These two protein chains interact to form a complex.

Sequence of protein 1:
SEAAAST

Sequence of protein 2:
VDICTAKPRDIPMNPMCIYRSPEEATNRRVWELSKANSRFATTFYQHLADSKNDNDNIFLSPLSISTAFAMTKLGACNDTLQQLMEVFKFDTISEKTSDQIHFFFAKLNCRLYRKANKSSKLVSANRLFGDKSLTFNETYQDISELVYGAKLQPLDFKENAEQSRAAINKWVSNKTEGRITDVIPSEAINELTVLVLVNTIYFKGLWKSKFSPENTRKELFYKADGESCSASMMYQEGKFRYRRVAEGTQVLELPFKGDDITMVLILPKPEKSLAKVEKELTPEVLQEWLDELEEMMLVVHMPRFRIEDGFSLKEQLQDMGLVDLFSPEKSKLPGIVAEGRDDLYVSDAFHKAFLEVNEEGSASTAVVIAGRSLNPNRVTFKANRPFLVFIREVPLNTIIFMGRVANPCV

Interface contacts:
Residue K370 in protein 2 is in contact with residue S7 in protein 1 (closest heavy-atom distance 2.9 Å).
Residue E374 in protein 2 interacts with residue E3 in protein 1 (closest heavy-atom distance 2.8 Å).
Residue T218 in protein 2 interacts with residue A6 in protein 1 (closest heavy-atom distance 3.3 Å).
Residue H369 in protein 2 is in contact with residue T8 in protein 1 (closest heavy-atom distance 2.8 Å).
Residue V216 in protein 2 contacts residue S7 in protein 1 (closest heavy-atom distance 3.7 Å).
Residue T194 in protein 2 contacts residue A5 in protein 1 (closest heavy-atom distance 4.0 Å).
Residue G223 in protein 2 is in contact with residue S2 in protein 1 (closest heavy-atom distance 2.9 Å).
Residue Y220 in protein 2 interacts with residue E3 in protein 1 (closest heavy-atom distance 2.5 Å).
Residue F422 in protein 2 is in contact with residue A4 in protein 1 (closest heavy-atom distance 3.6 Å).
Residue F221 in protein 2 is in contact with residue A4 in protein 1 (closest heavy-atom distance 2.6 Å).
Residue F77 in protein 2 is in contact with residue A4 in protein 1 (closest heavy-atom distance 4.0 Å).
Residue I219 in protein 2 is in contact with residue A5 in protein 1 (closest heavy-atom distance 3.1 Å).
Residue I198 in protein 2 contacts residue A6 in protein 1 (closest heavy-atom distance 4.1 Å).
Residue L215 in protein 2 contacts residue T8 in protein 1 (closest heavy-atom distance 4.1 Å).
Residue A86 in protein 2 is in contact with residue T8 in protein 1 (closest heavy-atom distance 3.8 Å).
Residue N217 in protein 2 interacts with residue T8 in protein 1 (closest heavy-atom distance 2.8 Å).
Residue V375 in protein 2 is in contact with residue S2 in protein 1 (closest heavy-atom distance 3.8 Å).
Residue T218 in protein 2 contacts residue S7 in protein 1 (closest heavy-atom distance 3.7 Å).
Residue F274 in protein 2 contacts residue S2 in protein 1 (closest heavy-atom distance 3.2 Å).
Residue V201 in protein 2 interacts with residue S7 in protein 1 (closest heavy-atom distance 4.3 Å).
Residue K222 in protein 2 is in contact with residue S2 in protein 1 (closest heavy-atom distance 3.5 Å).
Residue H369 in protein 2 contacts residue A6 in protein 1 (closest heavy-atom distance 3.7 Å).
Residue E374 in protein 2 contacts residue S2 in protein 1 (closest heavy-atom distance 3.0 Å).
Residue N217 in protein 2 is in contact with residue S7 in protein 1 (closest heavy-atom distance 3.0 Å).
Residue S79 in protein 2 is in contact with residue A6 in protein 1 (closest heavy-atom distance 3.4 Å).
Residue I219 in protein 2 interacts with residue A4 in protein 1 (closest heavy-atom distance 4.1 Å).
Residue L373 in protein 2 interacts with residue E3 in protein 1 (closest heavy-atom distance 3.4 Å).
Residue Y220 in protein 2 interacts with residue A4 in protein 1 (closest heavy-atom distance 3.5 Å).
Residue K222 in protein 2 is in contact with residue E3 in protein 1 (closest heavy-atom distance 3.7 Å).
Residue K370 in protein 2 is in contact with residue A5 in protein 1 (closest heavy-atom distance 4.1 Å).
Residue S82 in protein 2 interacts with residue S7 in protein 1 (closest heavy-atom distance 3.9 Å).
Residue F368 in protein 2 contacts residue T8 in protein 1 (closest heavy-atom distance 3.3 Å).
Residue I412 in protein 2 contacts residue A4 in protein 1 (closest heavy-atom distance 4.1 Å).
Residue R197 in protein 2 is in contact with residue A5 in protein 1 (closest heavy-atom distance 4.1 Å).
Residue Y220 in protein 2 contacts residue A5 in protein 1 (closest heavy-atom distance 3.9 Å).
Residue F422 in protein 2 is in contact with residue A6 in protein 1 (closest heavy-atom distance 4.1 Å).
Residue M281 in protein 2 interacts with residue S2 in protein 1 (closest heavy-atom distance 3.5 Å).
Residue I219 in protein 2 is in contact with residue A6 in protein 1 (closest heavy-atom distance 3.0 Å).
Residue R197 in protein 2 is in contact with residue E3 in protein 1 (closest heavy-atom distance 2.7 Å).
Residue F372 in protein 2 is in contact with residue A5 in protein 1 (closest heavy-atom distance 2.8 Å).
Residue I198 in protein 2 contacts residue A5 in protein 1 (closest heavy-atom distance 3.5 Å).
Residue A371 in protein 2 is in contact with residue A6 in protein 1 (closest heavy-atom distance 3.9 Å).
Residue V216 in protein 2 contacts residue T8 in protein 1 (closest heavy-atom distance 3.5 Å).
Residue F372 in protein 2 interacts with residue A4 in protein 1 (closest heavy-atom distance 3.2 Å).
Residue I83 in protein 2 interacts with residue T8 in protein 1 (closest heavy-atom distance 3.5 Å).
Residue H369 in protein 2 contacts residue S7 in protein 1 (closest heavy-atom distance 3.3 Å).
Residue L373 in protein 2 is in contact with residue A4 in protein 1 (closest heavy-atom distance 4.2 Å).
Residue F221 in protein 2 interacts with residue E3 in protein 1 (closest heavy-atom distance 3.3 Å).
Residue V190 in protein 2 is in contact with residue S7 in protein 1 (closest heavy-atom distance 3.7 Å).
Residue N217 in protein 2 contacts residue A6 in protein 1 (closest heavy-atom distance 4.1 Å).
Residue F221 in protein 2 is in contact with residue S2 in protein 1 (closest heavy-atom distance 3.5 Å).
Residue S82 in protein 2 interacts with residue T8 in protein 1 (closest heavy-atom distance 2.6 Å).
Residue L331 in protein 2 is in contact with residue T8 in protein 1 (closest heavy-atom distance 3.7 Å).
Residue W225 in protein 2 interacts with residue S2 in protein 1 (closest heavy-atom distance 3.7 Å).
Residue F368 in protein 2 is in contact with residue S7 in protein 1 (closest heavy-atom distance 3.5 Å).
Residue F372 in protein 2 interacts with residue E3 in protein 1 (closest heavy-atom distance 3.7 Å).
Residue I198 in protein 2 interacts with residue S7 in protein 1 (closest heavy-atom distance 4.1 Å).
Residue K370 in protein 2 interacts with residue A6 in protein 1 (closest heavy-atom distance 3.1 Å).
Residue F422 in protein 2 contacts residue A5 in protein 1 (closest heavy-atom distance 3.8 Å).
Residue A371 in protein 2 contacts residue A5 in protein 1 (closest heavy-atom distance 3.2 Å).